This data describes a binding interaction between two proteins.

Sequence of chain B:
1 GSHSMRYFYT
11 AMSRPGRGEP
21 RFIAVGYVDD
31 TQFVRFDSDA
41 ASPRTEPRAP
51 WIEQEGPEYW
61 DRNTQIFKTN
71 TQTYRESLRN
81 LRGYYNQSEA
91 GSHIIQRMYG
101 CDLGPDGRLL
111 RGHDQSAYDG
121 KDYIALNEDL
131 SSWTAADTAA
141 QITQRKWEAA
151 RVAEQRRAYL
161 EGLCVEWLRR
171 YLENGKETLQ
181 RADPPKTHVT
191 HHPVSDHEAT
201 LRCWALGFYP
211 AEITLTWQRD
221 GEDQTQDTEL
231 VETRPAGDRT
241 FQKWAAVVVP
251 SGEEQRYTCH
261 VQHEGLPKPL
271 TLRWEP

Contacts between the two chains:
Residue R97 in chain B interacts with residue E5 in chain A (closest heavy-atom distance 2.8 Å).
Residue Y9 in chain B interacts with residue V3 in chain A (closest heavy-atom distance 4.3 Å).
Residue Y7 in chain B is in contact with residue P2 in chain A (closest heavy-atom distance 3.4 Å).
Residue N80 in chain B contacts residue Y11 in chain A (closest heavy-atom distance 4.0 Å).
Residue Y74 in chain B contacts residue F9 in chain A (closest heavy-atom distance 4.4 Å).
Residue R62 in chain B interacts with residue H1 in chain A (closest heavy-atom distance 3.5 Å).
Residue I142 in chain B interacts with residue Y11 in chain A (closest heavy-atom distance 4.9 Å).
Residue M5 in chain B interacts with residue H1 in chain A (closest heavy-atom distance 4.0 Å).
Residue F67 in chain B interacts with residue P2 in chain A (closest heavy-atom distance 3.6 Å).
Residue V152 in chain B contacts residue F9 in chain A (closest heavy-atom distance 4.6 Å).
Residue Y159 in chain B interacts with residue V3 in chain A (closest heavy-atom distance 3.7 Å).
Residue Y74 in chain B contacts residue Y11 in chain A (closest heavy-atom distance 2.9 Å).
Residue K146 in chain B interacts with residue E10 in chain A (closest heavy-atom distance 4.2 Å).
Residue I66 in chain B contacts residue H1 in chain A (closest heavy-atom distance 3.9 Å).
Residue R156 in chain B is in contact with residue F9 in chain A (closest heavy-atom distance 3.4 Å).
Residue Y171 in chain B contacts residue H1 in chain A (closest heavy-atom distance 2.7 Å).
Residue L81 in chain B interacts with residue Y11 in chain A (closest heavy-atom distance 3.6 Å).
Residue I124 in chain B contacts residue Y11 in chain A (closest heavy-atom distance 4.7 Å).
Residue Y123 in chain B contacts residue Y11 in chain A (closest heavy-atom distance 4.0 Å).
Residue I95 in chain B contacts residue Y11 in chain A (closest heavy-atom distance 4.1 Å).
Residue W147 in chain B is in contact with residue Y11 in chain A (closest heavy-atom distance 3.8 Å).
Residue Q96 in chain B is in contact with residue Y11 in chain A (closest heavy-atom distance 4.9 Å).
Residue R156 in chain B is in contact with residue G4 in chain A (closest heavy-atom distance 4.3 Å).
Residue Q155 in chain B interacts with residue A6 in chain A (closest heavy-atom distance 4.3 Å).
Residue N80 in chain B is in contact with residue E10 in chain A (closest heavy-atom distance 3.3 Å).
Residue S116 in chain B is in contact with residue Y11 in chain A (closest heavy-atom distance 2.7 Å).
Residue T143 in chain B interacts with residue Y11 in chain A (closest heavy-atom distance 2.7 Å).
Residue I66 in chain B contacts residue G4 in chain A (closest heavy-atom distance 3.8 Å).
Residue Y159 in chain B interacts with residue H1 in chain A (closest heavy-atom distance 2.7 Å).
Residue W167 in chain B contacts residue H1 in chain A (closest heavy-atom distance 3.4 Å).
Residue W147 in chain B interacts with residue E10 in chain A (closest heavy-atom distance 3.1 Å).
Residue R156 in chain B interacts with residue V3 in chain A (closest heavy-atom distance 4.0 Å).
Residue R156 in chain B contacts residue E5 in chain A (closest heavy-atom distance 2.7 Å).
Residue R97 in chain B contacts residue Y11 in chain A (closest heavy-atom distance 3.5 Å).
Residue R62 in chain B interacts with residue G4 in chain A (closest heavy-atom distance 4.1 Å).
Residue Y59 in chain B is in contact with residue H1 in chain A (closest heavy-atom distance 3.8 Å).
Residue N63 in chain B interacts with residue P2 in chain A (closest heavy-atom distance 3.2 Å).
Residue Y84 in chain B interacts with residue Y11 in chain A (closest heavy-atom distance 2.8 Å).
Residue Y99 in chain B interacts with residue V3 in chain A (closest heavy-atom distance 3.0 Å).
Residue S77 in chain B is in contact with residue E10 in chain A (closest heavy-atom distance 3.6 Å).
Residue Y99 in chain B is in contact with residue P2 in chain A (closest heavy-atom distance 3.2 Å).
Residue Y7 in chain B is in contact with residue H1 in chain A (closest heavy-atom distance 2.9 Å).
Residue I66 in chain B contacts residue P2 in chain A (closest heavy-atom distance 4.0 Å).
Residue S77 in chain B interacts with residue Y11 in chain A (closest heavy-atom distance 2.9 Å).
Residue I66 in chain B contacts residue V3 in chain A (closest heavy-atom distance 3.5 Å).
Residue R97 in chain B is in contact with residue F9 in chain A (closest heavy-atom distance 4.1 Å).
Residue R97 in chain B is in contact with residue V3 in chain A (closest heavy-atom distance 3.5 Å).
Residue Y9 in chain B interacts with residue P2 in chain A (closest heavy-atom distance 3.9 Å).
Residue N70 in chain B contacts residue E5 in chain A (closest heavy-atom distance 3.4 Å).
Residue W147 in chain B is in contact with residue F9 in chain A (closest heavy-atom distance 3.3 Å).
Residue Y9 in chain B contacts residue E5 in chain A (closest heavy-atom distance 4.7 Å).
Residue F33 in chain B is in contact with residue H1 in chain A (closest heavy-atom distance 4.6 Å).
Residue S77 in chain B interacts with residue F9 in chain A (closest heavy-atom distance 4.9 Å).
Residue E76 in chain B contacts residue E10 in chain A (closest heavy-atom distance 3.5 Å).
Residue T73 in chain B interacts with residue F9 in chain A (closest heavy-atom distance 3.0 Å).
Residue K146 in chain B contacts residue Y11 in chain A (closest heavy-atom distance 3.7 Å).
Residue N70 in chain B interacts with residue V3 in chain A (closest heavy-atom distance 4.9 Å).
Residue T73 in chain B is in contact with residue E10 in chain A (closest heavy-atom distance 4.4 Å).
Residue Y159 in chain B is in contact with residue P2 in chain A (closest heavy-atom distance 3.8 Å).
Residue N63 in chain B contacts residue H1 in chain A (closest heavy-atom distance 3.6 Å).

Sequence of chain A:
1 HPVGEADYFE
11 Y